These two protein chains interact to form a complex.

Interface contacts:
Residue M279 in protein 2 is in contact with residue E299 in protein 1 (closest heavy-atom distance 3.9 Å).
Residue R628 in protein 2 interacts with residue S266 in protein 1 (closest heavy-atom distance 3.3 Å).
Residue N705 in protein 2 is in contact with residue T296 in protein 1 (closest heavy-atom distance 3.0 Å).
Residue D140 in protein 2 interacts with residue Y316 in protein 1 (closest heavy-atom distance 3.2 Å).
Residue V733 in protein 2 contacts residue G298 in protein 1 (closest heavy-atom distance 3.8 Å).
Residue R780 in protein 2 is in contact with residue R402 in protein 1 (closest heavy-atom distance 3.7 Å).
Residue M610 in protein 2 is in contact with residue R288 in protein 1 (closest heavy-atom distance 3.4 Å).
Residue E542 in protein 2 is in contact with residue G282 in protein 1 (closest heavy-atom distance 3.3 Å).
Residue R628 in protein 2 is in contact with residue Q245 in protein 1 (closest heavy-atom distance 3.7 Å).
Residue R117 in protein 2 contacts residue V327 in protein 1 (closest heavy-atom distance 3.2 Å).
Residue I609 in protein 2 contacts residue E269 in protein 1 (closest heavy-atom distance 3.8 Å).
Residue E779 in protein 2 is in contact with residue K329 in protein 1 (closest heavy-atom distance 3.7 Å).
Residue E542 in protein 2 is in contact with residue M277 in protein 1 (closest heavy-atom distance 3.9 Å).
Residue I609 in protein 2 interacts with residue Q270 in protein 1 (closest heavy-atom distance 3.3 Å).
Residue I115 in protein 2 is in contact with residue H410 in protein 1 (closest heavy-atom distance 3.9 Å).
Residue H166 in protein 2 is in contact with residue Y316 in protein 1 (closest heavy-atom distance 3.8 Å).
Residue I609 in protein 2 is in contact with residue D273 in protein 1 (closest heavy-atom distance 3.8 Å).
Residue R330 in protein 2 interacts with residue E299 in protein 1 (closest heavy-atom distance 3.8 Å).
Residue R117 in protein 2 is in contact with residue E313 in protein 1 (closest heavy-atom distance 3.2 Å).
Residue I115 in protein 2 contacts residue L325 in protein 1 (closest heavy-atom distance 3.7 Å).
Residue P361 in protein 2 interacts with residue I297 in protein 1 (closest heavy-atom distance 3.6 Å).
Residue L331 in protein 2 interacts with residue E299 in protein 1 (closest heavy-atom distance 3.5 Å).
Residue R422 in protein 2 is in contact with residue I297 in protein 1 (closest heavy-atom distance 4.0 Å).
Residue R161 in protein 2 is in contact with residue P323 in protein 1 (closest heavy-atom distance 3.8 Å).
Residue V733 in protein 2 contacts residue T296 in protein 1 (closest heavy-atom distance 3.3 Å).
Residue L331 in protein 2 is in contact with residue I297 in protein 1 (closest heavy-atom distance 3.6 Å).
Residue R780 in protein 2 is in contact with residue D258 in protein 1 (closest heavy-atom distance 3.5 Å).
Residue P651 in protein 2 contacts residue D262 in protein 1 (closest heavy-atom distance 3.8 Å).
Residue F385 in protein 2 is in contact with residue E299 in protein 1 (closest heavy-atom distance 3.5 Å).
Residue E542 in protein 2 is in contact with residue R285 in protein 1 (closest heavy-atom distance 2.9 Å).
Residue N670 in protein 2 interacts with residue N295 in protein 1 (closest heavy-atom distance 3.5 Å).
Residue A541 in protein 2 is in contact with residue G282 in protein 1 (closest heavy-atom distance 3.7 Å).
Residue R628 in protein 2 is in contact with residue N267 in protein 1 (closest heavy-atom distance 3.1 Å).
Residue E542 in protein 2 interacts with residue C278 in protein 1 (closest heavy-atom distance 3.8 Å).
Residue R780 in protein 2 interacts with residue Y261 in protein 1 (closest heavy-atom distance 3.6 Å).
Residue D140 in protein 2 interacts with residue V327 in protein 1 (closest heavy-atom distance 3.7 Å).
Residue H691 in protein 2 contacts residue A244 in protein 1 (closest heavy-atom distance 3.5 Å).
Residue L165 in protein 2 is in contact with residue V327 in protein 1 (closest heavy-atom distance 3.7 Å).
Residue E687 in protein 2 contacts residue A244 in protein 1 (closest heavy-atom distance 3.5 Å).
Residue Q237 in protein 2 interacts with residue K304 in protein 1 (closest heavy-atom distance 3.4 Å).
Residue R628 in protein 2 is in contact with residue Q270 in protein 1 (closest heavy-atom distance 3.0 Å).
Residue E120 in protein 2 interacts with residue R300 in protein 1 (closest heavy-atom distance 3.5 Å).
Residue E120 in protein 2 interacts with residue Y316 in protein 1 (closest heavy-atom distance 3.6 Å).
Residue F703 in protein 2 interacts with residue N295 in protein 1 (closest heavy-atom distance 3.9 Å).
Residue R117 in protein 2 contacts residue L328 in protein 1 (closest heavy-atom distance 3.0 Å).
Residue R780 in protein 2 interacts with residue D262 in protein 1 (closest heavy-atom distance 3.1 Å).
Residue V536 in protein 2 contacts residue M286 in protein 1 (closest heavy-atom distance 3.8 Å).
Residue R117 in protein 2 interacts with residue N315 in protein 1 (closest heavy-atom distance 3.3 Å).
Residue L612 in protein 2 is in contact with residue V292 in protein 1 (closest heavy-atom distance 3.9 Å).
Residue M627 in protein 2 contacts residue E269 in protein 1 (closest heavy-atom distance 3.4 Å).
Residue Y512 in protein 2 contacts residue F289 in protein 1 (closest heavy-atom distance 3.9 Å).
Residue E487 in protein 2 contacts residue R293 in protein 1 (closest heavy-atom distance 3.1 Å).
Residue L514 in protein 2 is in contact with residue F289 in protein 1 (closest heavy-atom distance 3.6 Å).
Residue R330 in protein 2 interacts with residue G298 in protein 1 (closest heavy-atom distance 3.4 Å).
Residue N608 in protein 2 is in contact with residue Q270 in protein 1 (closest heavy-atom distance 3.4 Å).
Residue N159 in protein 2 is in contact with residue D324 in protein 1 (closest heavy-atom distance 3.1 Å).
Residue R117 in protein 2 contacts residue Y316 in protein 1 (closest heavy-atom distance 3.5 Å).
Residue H691 in protein 2 contacts residue Q245 in protein 1 (closest heavy-atom distance 2.8 Å).
Residue R117 in protein 2 interacts with residue K329 in protein 1 (closest heavy-atom distance 3.9 Å).
Residue A541 in protein 2 is in contact with residue M286 in protein 1 (closest heavy-atom distance 3.2 Å).

Sequence of protein 2:
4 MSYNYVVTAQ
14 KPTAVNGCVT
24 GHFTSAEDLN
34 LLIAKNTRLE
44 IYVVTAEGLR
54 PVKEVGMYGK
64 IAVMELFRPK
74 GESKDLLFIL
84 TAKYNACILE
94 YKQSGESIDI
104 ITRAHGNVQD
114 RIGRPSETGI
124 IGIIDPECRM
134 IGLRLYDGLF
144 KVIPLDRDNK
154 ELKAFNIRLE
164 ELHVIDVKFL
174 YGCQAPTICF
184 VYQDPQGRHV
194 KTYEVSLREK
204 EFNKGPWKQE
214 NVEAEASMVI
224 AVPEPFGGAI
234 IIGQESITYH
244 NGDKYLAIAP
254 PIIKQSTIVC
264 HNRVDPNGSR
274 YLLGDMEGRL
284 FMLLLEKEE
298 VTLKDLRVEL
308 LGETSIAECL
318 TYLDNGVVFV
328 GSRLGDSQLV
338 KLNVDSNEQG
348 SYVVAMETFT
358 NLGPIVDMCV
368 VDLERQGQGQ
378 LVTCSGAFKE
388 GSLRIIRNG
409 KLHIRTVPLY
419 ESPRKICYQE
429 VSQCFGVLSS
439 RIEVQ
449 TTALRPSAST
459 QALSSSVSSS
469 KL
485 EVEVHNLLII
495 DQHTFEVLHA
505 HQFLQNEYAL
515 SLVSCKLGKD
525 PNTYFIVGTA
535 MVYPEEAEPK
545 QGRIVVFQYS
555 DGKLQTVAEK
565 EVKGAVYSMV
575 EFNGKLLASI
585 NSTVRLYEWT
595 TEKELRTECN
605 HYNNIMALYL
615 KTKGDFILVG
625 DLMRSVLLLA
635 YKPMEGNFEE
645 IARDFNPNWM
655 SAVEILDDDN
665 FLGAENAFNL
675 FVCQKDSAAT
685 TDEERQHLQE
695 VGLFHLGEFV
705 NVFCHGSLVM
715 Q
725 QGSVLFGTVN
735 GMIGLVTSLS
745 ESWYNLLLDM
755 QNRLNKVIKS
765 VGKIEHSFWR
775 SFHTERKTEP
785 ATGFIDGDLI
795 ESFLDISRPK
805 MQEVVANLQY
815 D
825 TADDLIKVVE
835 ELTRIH

Sequence of protein 1:
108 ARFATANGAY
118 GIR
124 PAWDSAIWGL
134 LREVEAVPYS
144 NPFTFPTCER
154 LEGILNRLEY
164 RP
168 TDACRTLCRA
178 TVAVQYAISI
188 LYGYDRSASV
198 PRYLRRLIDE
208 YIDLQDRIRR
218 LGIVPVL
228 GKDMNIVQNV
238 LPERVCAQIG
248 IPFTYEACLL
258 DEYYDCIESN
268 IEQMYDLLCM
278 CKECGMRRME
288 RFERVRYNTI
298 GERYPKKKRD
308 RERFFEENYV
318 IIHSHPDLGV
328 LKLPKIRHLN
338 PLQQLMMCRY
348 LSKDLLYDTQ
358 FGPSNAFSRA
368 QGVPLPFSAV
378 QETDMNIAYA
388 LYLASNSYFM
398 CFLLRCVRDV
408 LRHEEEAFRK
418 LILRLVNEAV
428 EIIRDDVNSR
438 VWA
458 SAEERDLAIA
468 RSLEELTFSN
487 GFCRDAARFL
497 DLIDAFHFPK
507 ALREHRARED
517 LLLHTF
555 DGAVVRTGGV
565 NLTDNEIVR